Sequence of the second protein:
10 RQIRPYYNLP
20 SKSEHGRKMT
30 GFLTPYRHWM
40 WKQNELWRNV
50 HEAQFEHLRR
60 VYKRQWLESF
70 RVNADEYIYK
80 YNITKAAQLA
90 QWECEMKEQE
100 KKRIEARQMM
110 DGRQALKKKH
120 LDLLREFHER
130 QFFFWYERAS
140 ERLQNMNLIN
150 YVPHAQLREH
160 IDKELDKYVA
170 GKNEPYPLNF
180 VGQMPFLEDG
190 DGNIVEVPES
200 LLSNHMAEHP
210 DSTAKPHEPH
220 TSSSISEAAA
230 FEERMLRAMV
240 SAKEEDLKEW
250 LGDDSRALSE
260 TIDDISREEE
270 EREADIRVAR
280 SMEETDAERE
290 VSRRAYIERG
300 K

Residue-level contacts at the interface:
Residue D121 in the second protein contacts residue L242 in the first protein (closest heavy-atom distance 4.3 Å).
Residue Y135 in the second protein is in contact with residue Y189 in the first protein (closest heavy-atom distance 3.8 Å).
Residue K118 in the second protein interacts with residue W241 in the first protein (closest heavy-atom distance 3.7 Å).
Residue E125 in the second protein contacts residue G243 in the first protein (closest heavy-atom distance 4.8 Å).
Residue F132 in the second protein is in contact with residue M186 in the first protein (closest heavy-atom distance 3.5 Å).
Residue F132 in the second protein is in contact with residue L193 in the first protein (closest heavy-atom distance 4.4 Å).
Residue E125 in the second protein is in contact with residue L242 in the first protein (closest heavy-atom distance 2.9 Å).
Residue D121 in the second protein is in contact with residue K239 in the first protein (closest heavy-atom distance 2.8 Å).
Residue F132 in the second protein is in contact with residue Y190 in the first protein (closest heavy-atom distance 4.4 Å).
Residue L122 in the second protein interacts with residue W241 in the first protein (closest heavy-atom distance 3.7 Å).
Residue R129 in the second protein interacts with residue Y190 in the first protein (closest heavy-atom distance 3.5 Å).
Residue E125 in the second protein contacts residue W241 in the first protein (closest heavy-atom distance 4.5 Å).
Residue R129 in the second protein is in contact with residue L242 in the first protein (closest heavy-atom distance 4.8 Å).
Residue E136 in the second protein is in contact with residue M184 in the first protein (closest heavy-atom distance 4.0 Å).
Residue E136 in the second protein is in contact with residue R178 in the first protein (closest heavy-atom distance 2.2 Å).
Residue E125 in the second protein contacts residue L235 in the first protein (closest heavy-atom distance 4.7 Å).
Residue E125 in the second protein is in contact with residue R244 in the first protein (closest heavy-atom distance 4.6 Å).
Residue R129 in the second protein interacts with residue M186 in the first protein (closest heavy-atom distance 3.7 Å).
Residue R129 in the second protein interacts with residue V245 in the first protein (closest heavy-atom distance 3.4 Å).
Residue R129 in the second protein is in contact with residue R244 in the first protein (closest heavy-atom distance 2.4 Å).
Residue L122 in the second protein contacts residue L242 in the first protein (closest heavy-atom distance 3.7 Å).
Residue R129 in the second protein contacts residue M246 in the first protein (closest heavy-atom distance 4.9 Å).
Residue E136 in the second protein is in contact with residue Y189 in the first protein (closest heavy-atom distance 2.5 Å).
Residue E125 in the second protein contacts residue Y190 in the first protein (closest heavy-atom distance 3.0 Å).
Residue D121 in the second protein contacts residue W241 in the first protein (closest heavy-atom distance 4.5 Å).
Residue F132 in the second protein interacts with residue Y189 in the first protein (closest heavy-atom distance 3.4 Å).
Residue Y135 in the second protein is in contact with residue R178 in the first protein (closest heavy-atom distance 3.9 Å).

The following describes two proteins that form a bound complex.

Sequence of the first protein:
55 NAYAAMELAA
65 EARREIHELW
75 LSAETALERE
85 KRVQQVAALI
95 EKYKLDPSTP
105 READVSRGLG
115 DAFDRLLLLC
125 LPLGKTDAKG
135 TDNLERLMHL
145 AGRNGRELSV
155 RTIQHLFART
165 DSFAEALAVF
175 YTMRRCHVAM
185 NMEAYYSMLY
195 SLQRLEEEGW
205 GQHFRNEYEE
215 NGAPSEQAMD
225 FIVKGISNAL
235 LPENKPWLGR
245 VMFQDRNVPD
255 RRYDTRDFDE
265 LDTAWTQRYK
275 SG